The following describes two proteins that form a bound complex.

Residue-level contacts at the interface:
Residue R376 in chain A interacts with residue K175 in chain B (closest heavy-atom distance 3.8 Å).
Residue E397 in chain A interacts with residue R282 in chain B (closest heavy-atom distance 2.9 Å).
Residue E397 in chain A contacts residue G220 in chain B (closest heavy-atom distance 4.8 Å).
Residue R376 in chain A is in contact with residue E217 in chain B (closest heavy-atom distance 4.6 Å).

Sequence of chain A:
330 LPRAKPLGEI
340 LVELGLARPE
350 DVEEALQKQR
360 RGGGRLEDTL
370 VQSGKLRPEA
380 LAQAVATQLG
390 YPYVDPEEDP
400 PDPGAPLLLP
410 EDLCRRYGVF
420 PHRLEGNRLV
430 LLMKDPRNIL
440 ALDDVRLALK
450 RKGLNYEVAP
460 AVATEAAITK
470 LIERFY

Sequence of chain B:
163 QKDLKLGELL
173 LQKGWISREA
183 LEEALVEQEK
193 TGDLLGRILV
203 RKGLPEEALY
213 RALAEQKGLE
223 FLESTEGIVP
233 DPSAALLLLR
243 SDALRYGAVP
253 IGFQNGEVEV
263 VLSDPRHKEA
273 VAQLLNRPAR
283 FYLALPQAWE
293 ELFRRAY